Interface contacts:
Residue R177 in chain A interacts with residue F110 in chain B (closest heavy-atom distance 3.9 Å).
Residue F3 in chain A interacts with residue L101 in chain B (closest heavy-atom distance 4.0 Å).
Residue L56 in chain A contacts residue V166 in chain B (closest heavy-atom distance 3.9 Å).
Residue L158 in chain A is in contact with residue Q162 in chain B (closest heavy-atom distance 4.0 Å).
Residue N55 in chain A is in contact with residue P146 in chain B (closest heavy-atom distance 3.8 Å).
Residue A179 in chain A interacts with residue H113 in chain B (closest heavy-atom distance 3.2 Å).
Residue R177 in chain A is in contact with residue N16 in chain B (closest heavy-atom distance 3.1 Å).
Residue N55 in chain A contacts residue L151 in chain B (closest heavy-atom distance 3.5 Å).
Residue I175 in chain A is in contact with residue L108 in chain B (closest heavy-atom distance 4.0 Å).
Residue R177 in chain A interacts with residue Q112 in chain B (closest heavy-atom distance 3.2 Å).
Residue R57 in chain A contacts residue T147 in chain B (closest heavy-atom distance 3.9 Å).
Residue S52 in chain A is in contact with residue Y97 in chain B (closest heavy-atom distance 3.4 Å).
Residue I2 in chain A interacts with residue S105 in chain B (closest heavy-atom distance 3.4 Å).
Residue Y153 in chain A contacts residue N152 in chain B (closest heavy-atom distance 3.4 Å).
Residue I54 in chain A contacts residue F148 in chain B (closest heavy-atom distance 4.1 Å).
Residue F3 in chain A is in contact with residue S102 in chain B (closest heavy-atom distance 3.9 Å).
Residue P80 in chain A interacts with residue Q112 in chain B (closest heavy-atom distance 3.0 Å).
Residue F3 in chain A interacts with residue K98 in chain B (closest heavy-atom distance 3.6 Å).
Residue L82 in chain A contacts residue L143 in chain B (closest heavy-atom distance 4.2 Å).
Residue G159 in chain A interacts with residue R161 in chain B (closest heavy-atom distance 3.8 Å).
Residue L34 in chain A is in contact with residue Y163 in chain B (closest heavy-atom distance 4.1 Å).
Residue I154 in chain A is in contact with residue F148 in chain B (closest heavy-atom distance 4.2 Å).
Residue L29 in chain A is in contact with residue Y97 in chain B (closest heavy-atom distance 3.9 Å).
Residue A33 in chain A contacts residue Q162 in chain B (closest heavy-atom distance 4.1 Å).
Residue G156 in chain A interacts with residue N152 in chain B (closest heavy-atom distance 4.0 Å).
Residue I54 in chain A interacts with residue L151 in chain B (closest heavy-atom distance 4.0 Å).
Residue I54 in chain A contacts residue Q162 in chain B (closest heavy-atom distance 3.6 Å).
Residue R177 in chain A is in contact with residue H113 in chain B (closest heavy-atom distance 4.2 Å).
Residue A33 in chain A interacts with residue R161 in chain B (closest heavy-atom distance 2.7 Å).
Residue K7 in chain A contacts residue K98 in chain B (closest heavy-atom distance 3.4 Å).
Residue R57 in chain A interacts with residue P146 in chain B (closest heavy-atom distance 3.9 Å).
Residue R57 in chain A interacts with residue T145 in chain B (closest heavy-atom distance 3.2 Å).
Residue M53 in chain A contacts residue Y97 in chain B (closest heavy-atom distance 3.6 Å).
Residue T157 in chain A is in contact with residue N152 in chain B (closest heavy-atom distance 4.0 Å).
Residue N79 in chain A interacts with residue Q112 in chain B (closest heavy-atom distance 4.1 Å).
Residue G156 in chain A interacts with residue G160 in chain B (closest heavy-atom distance 3.4 Å).
Residue M1 in chain A contacts residue S105 in chain B (closest heavy-atom distance 3.5 Å).
Residue L56 in chain A is in contact with residue T145 in chain B (closest heavy-atom distance 3.6 Å).
Residue G159 in chain A interacts with residue G160 in chain B (closest heavy-atom distance 3.6 Å).
Residue N30 in chain A contacts residue Y97 in chain B (closest heavy-atom distance 3.3 Å).
Residue L158 in chain A contacts residue R161 in chain B (closest heavy-atom distance 3.7 Å).
Residue Y153 in chain A contacts residue E149 in chain B (closest heavy-atom distance 3.4 Å).
Residue Y153 in chain A contacts residue F148 in chain B (closest heavy-atom distance 3.9 Å).
Residue R177 in chain A interacts with residue E109 in chain B (closest heavy-atom distance 3.6 Å).
Residue N55 in chain A interacts with residue F148 in chain B (closest heavy-atom distance 3.7 Å).
Residue T157 in chain A interacts with residue Q162 in chain B (closest heavy-atom distance 3.1 Å).
Residue T157 in chain A is in contact with residue G160 in chain B (closest heavy-atom distance 3.3 Å).
Residue L82 in chain A is in contact with residue Q112 in chain B (closest heavy-atom distance 4.2 Å).
Residue T157 in chain A contacts residue W155 in chain B (closest heavy-atom distance 4.2 Å).
Residue N79 in chain A contacts residue H113 in chain B (closest heavy-atom distance 3.5 Å).
Residue I2 in chain A contacts residue L108 in chain B (closest heavy-atom distance 4.0 Å).
Residue I2 in chain A is in contact with residue L101 in chain B (closest heavy-atom distance 4.2 Å).
Residue L82 in chain A interacts with residue L108 in chain B (closest heavy-atom distance 4.0 Å).
Residue L158 in chain A interacts with residue G160 in chain B (closest heavy-atom distance 3.7 Å).
Residue N31 in chain A interacts with residue Y97 in chain B (closest heavy-atom distance 3.6 Å).
Residue D176 in chain A is in contact with residue Q112 in chain B (closest heavy-atom distance 3.5 Å).
Residue L6 in chain A contacts residue L101 in chain B (closest heavy-atom distance 4.1 Å).
Residue T157 in chain A interacts with residue R161 in chain B (closest heavy-atom distance 3.5 Å).
Residue K81 in chain A is in contact with residue Q112 in chain B (closest heavy-atom distance 4.1 Å).
Residue T157 in chain A interacts with residue L151 in chain B (closest heavy-atom distance 4.0 Å).

Sequence of chain B:
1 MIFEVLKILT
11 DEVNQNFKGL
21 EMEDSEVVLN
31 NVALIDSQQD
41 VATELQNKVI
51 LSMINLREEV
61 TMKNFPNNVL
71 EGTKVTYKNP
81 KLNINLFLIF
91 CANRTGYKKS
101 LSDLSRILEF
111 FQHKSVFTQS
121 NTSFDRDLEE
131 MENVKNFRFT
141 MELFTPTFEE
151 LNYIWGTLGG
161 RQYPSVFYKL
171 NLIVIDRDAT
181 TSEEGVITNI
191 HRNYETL

These two protein chains interact to form a complex.

Sequence of chain A:
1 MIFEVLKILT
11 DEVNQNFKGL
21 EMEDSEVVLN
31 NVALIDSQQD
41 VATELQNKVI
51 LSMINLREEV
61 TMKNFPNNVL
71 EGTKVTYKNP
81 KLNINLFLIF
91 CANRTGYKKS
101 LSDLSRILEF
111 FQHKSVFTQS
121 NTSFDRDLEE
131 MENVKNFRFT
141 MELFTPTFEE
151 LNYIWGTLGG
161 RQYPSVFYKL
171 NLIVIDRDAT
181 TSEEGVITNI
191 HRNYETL